Contacts between the two chains:
Residue K15 in chain B contacts residue K136 in chain A (closest heavy-atom distance 3.5 Å).
Residue Y87 in chain B is in contact with residue K121 in chain A (closest heavy-atom distance 3.9 Å).
Residue R85 in chain B contacts residue R124 in chain A (closest heavy-atom distance 3.9 Å).
Residue G86 in chain B is in contact with residue K121 in chain A (closest heavy-atom distance 4.7 Å).
Residue G86 in chain B is in contact with residue K122 in chain A (closest heavy-atom distance 5.0 Å).
Residue R89 in chain B contacts residue K121 in chain A (closest heavy-atom distance 4.0 Å).
Residue Y87 in chain B contacts residue R124 in chain A (closest heavy-atom distance 3.9 Å).
Residue K2 in chain B interacts with residue K136 in chain A (closest heavy-atom distance 3.8 Å).
Residue R85 in chain B interacts with residue K127 in chain A (closest heavy-atom distance 3.6 Å).
Residue R89 in chain B is in contact with residue K122 in chain A (closest heavy-atom distance 4.3 Å).
Residue G86 in chain B is in contact with residue R124 in chain A (closest heavy-atom distance 3.5 Å).
Residue R89 in chain B is in contact with residue N118 in chain A (closest heavy-atom distance 4.2 Å).

The following describes two proteins that form a bound complex.

Sequence of chain A:
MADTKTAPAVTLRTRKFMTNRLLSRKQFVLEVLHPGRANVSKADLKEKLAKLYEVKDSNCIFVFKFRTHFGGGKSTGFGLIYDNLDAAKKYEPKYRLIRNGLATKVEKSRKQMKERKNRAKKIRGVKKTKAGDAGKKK

Sequence of chain B:
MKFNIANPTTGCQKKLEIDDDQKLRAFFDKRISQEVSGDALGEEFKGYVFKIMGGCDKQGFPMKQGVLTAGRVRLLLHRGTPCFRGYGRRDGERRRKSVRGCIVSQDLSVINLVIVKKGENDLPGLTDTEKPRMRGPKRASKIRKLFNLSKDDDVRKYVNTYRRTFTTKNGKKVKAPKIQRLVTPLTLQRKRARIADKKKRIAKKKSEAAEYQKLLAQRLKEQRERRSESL